Sequence of chain A:
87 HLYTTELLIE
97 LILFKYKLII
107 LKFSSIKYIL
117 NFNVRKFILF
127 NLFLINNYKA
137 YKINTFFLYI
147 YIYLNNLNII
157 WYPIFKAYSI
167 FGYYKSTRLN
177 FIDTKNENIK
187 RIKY

Interface contacts:
Residue R21 in chain B interacts with residue L144 in chain A (closest heavy-atom distance 3.5 Å).
Residue L94 in chain B is in contact with residue L94 in chain A (closest heavy-atom distance 3.7 Å).
Residue L17 in chain B interacts with residue Y145 in chain A (closest heavy-atom distance 3.9 Å).
Residue M49 in chain B contacts residue F118 in chain A (closest heavy-atom distance 3.8 Å).
Residue I14 in chain B is in contact with residue K138 in chain A (closest heavy-atom distance 3.9 Å).
Residue I64 in chain B contacts residue F109 in chain A (closest heavy-atom distance 3.6 Å).
Residue Q83 in chain B contacts residue L99 in chain A (closest heavy-atom distance 3.2 Å).
Residue L75 in chain B is in contact with residue Y102 in chain A (closest heavy-atom distance 4.0 Å).
Residue M56 in chain B is in contact with residue Y114 in chain A (closest heavy-atom distance 4.2 Å).
Residue L17 in chain B contacts residue L144 in chain A (closest heavy-atom distance 4.4 Å).
Residue Y79 in chain B is in contact with residue K103 in chain A (closest heavy-atom distance 3.8 Å).
Residue M56 in chain B interacts with residue I106 in chain A (closest heavy-atom distance 3.8 Å).
Residue I14 in chain B is in contact with residue T141 in chain A (closest heavy-atom distance 3.2 Å).
Residue R21 in chain B interacts with residue T141 in chain A (closest heavy-atom distance 4.1 Å).
Residue M42 in chain B contacts residue F129 in chain A (closest heavy-atom distance 4.2 Å).
Residue M42 in chain B contacts residue N132 in chain A (closest heavy-atom distance 3.1 Å).
Residue M56 in chain B contacts residue F109 in chain A (closest heavy-atom distance 3.3 Å).
Residue E52 in chain B contacts residue F118 in chain A (closest heavy-atom distance 3.1 Å).
Residue A18 in chain B interacts with residue A136 in chain A (closest heavy-atom distance 4.2 Å).
Residue E52 in chain B interacts with residue Y114 in chain A (closest heavy-atom distance 2.9 Å).
Residue Q45 in chain B contacts residue L125 in chain A (closest heavy-atom distance 3.8 Å).
Residue I14 in chain B contacts residue F142 in chain A (closest heavy-atom distance 3.5 Å).
Residue V93 in chain B is in contact with residue I98 in chain A (closest heavy-atom distance 4.1 Å).
Residue I60 in chain B contacts residue F109 in chain A (closest heavy-atom distance 3.8 Å).
Residue A18 in chain B interacts with residue T141 in chain A (closest heavy-atom distance 3.4 Å).
Residue I60 in chain B interacts with residue I105 in chain A (closest heavy-atom distance 3.7 Å).
Residue E52 in chain B is in contact with residue R121 in chain A (closest heavy-atom distance 2.5 Å).
Residue Y78 in chain B is in contact with residue L99 in chain A (closest heavy-atom distance 3.8 Å).
Residue A18 in chain B is in contact with residue K135 in chain A (closest heavy-atom distance 4.5 Å).
Residue Y78 in chain B is in contact with residue I95 in chain A (closest heavy-atom distance 3.2 Å).
Residue M56 in chain B interacts with residue S110 in chain A (closest heavy-atom distance 3.6 Å).
Residue Y79 in chain B contacts residue L99 in chain A (closest heavy-atom distance 4.1 Å).
Residue L17 in chain B interacts with residue T141 in chain A (closest heavy-atom distance 3.7 Å).
Residue I60 in chain B is in contact with residue I106 in chain A (closest heavy-atom distance 3.5 Å).
Residue F72 in chain B interacts with residue Y102 in chain A (closest heavy-atom distance 3.6 Å).
Residue Q13 in chain B is in contact with residue Y145 in chain A (closest heavy-atom distance 2.4 Å).
Residue S22 in chain B is in contact with residue A136 in chain A (closest heavy-atom distance 4.0 Å).
Residue P90 in chain B contacts residue I98 in chain A (closest heavy-atom distance 3.9 Å).
Residue Q63 in chain B is in contact with residue F109 in chain A (closest heavy-atom distance 3.1 Å).
Residue Y79 in chain B interacts with residue Y102 in chain A (closest heavy-atom distance 3.5 Å).
Residue I10 in chain B contacts residue Y145 in chain A (closest heavy-atom distance 3.8 Å).
Residue P90 in chain B interacts with residue T91 in chain A (closest heavy-atom distance 4.2 Å).
Residue M49 in chain B interacts with residue L125 in chain A (closest heavy-atom distance 3.7 Å).
Residue L17 in chain B contacts residue I148 in chain A (closest heavy-atom distance 4.4 Å).
Residue P90 in chain B interacts with residue L94 in chain A (closest heavy-atom distance 3.5 Å).
Residue L75 in chain B interacts with residue K101 in chain A (closest heavy-atom distance 4.4 Å).
Residue R21 in chain B is in contact with residue N140 in chain A (closest heavy-atom distance 2.6 Å).
Residue L75 in chain B contacts residue I98 in chain A (closest heavy-atom distance 3.8 Å).
Residue Q15 in chain B contacts residue K138 in chain A (closest heavy-atom distance 4.4 Å).
Residue Y78 in chain B contacts residue I98 in chain A (closest heavy-atom distance 3.7 Å).
Residue K76 in chain B interacts with residue Y102 in chain A (closest heavy-atom distance 3.8 Å).
Residue R21 in chain B interacts with residue K135 in chain A (closest heavy-atom distance 3.4 Å).
Residue I53 in chain B is in contact with residue F118 in chain A (closest heavy-atom distance 3.6 Å).
Residue I14 in chain B interacts with residue Y145 in chain A (closest heavy-atom distance 4.2 Å).
Residue P90 in chain B is in contact with residue I95 in chain A (closest heavy-atom distance 3.8 Å).
Residue Q91 in chain B is in contact with residue L94 in chain A (closest heavy-atom distance 3.6 Å).
Residue M42 in chain B contacts residue L128 in chain A (closest heavy-atom distance 4.3 Å).
Residue M49 in chain B interacts with residue K122 in chain A (closest heavy-atom distance 3.9 Å).
Residue F72 in chain B contacts residue I105 in chain A (closest heavy-atom distance 3.7 Å).
Residue L75 in chain B contacts residue I105 in chain A (closest heavy-atom distance 3.6 Å).

This data describes a binding interaction between two proteins.

Sequence of chain B:
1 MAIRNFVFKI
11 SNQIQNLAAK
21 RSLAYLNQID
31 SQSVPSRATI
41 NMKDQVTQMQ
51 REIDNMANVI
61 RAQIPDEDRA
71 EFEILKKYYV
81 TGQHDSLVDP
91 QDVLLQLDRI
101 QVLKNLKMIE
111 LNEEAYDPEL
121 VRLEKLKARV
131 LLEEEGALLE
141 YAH